Residue-level contacts at the interface:
Residue G228 in the first protein is in contact with residue N7 in the second protein (closest heavy-atom distance 2.8 Å).
Residue Q156 in the first protein contacts residue Y11 in the second protein (closest heavy-atom distance 3.5 Å).
Residue E229 in the first protein contacts residue R9 in the second protein (closest heavy-atom distance 4.1 Å).
Residue R93 in the first protein interacts with residue K5 in the second protein (closest heavy-atom distance 3.1 Å).
Residue T150 in the first protein interacts with residue D19 in the second protein (closest heavy-atom distance 3.4 Å).
Residue E229 in the first protein contacts residue N7 in the second protein (closest heavy-atom distance 4.0 Å).
Residue G203 in the first protein is in contact with residue R9 in the second protein (closest heavy-atom distance 2.2 Å).
Residue A205 in the first protein is in contact with residue R9 in the second protein (closest heavy-atom distance 3.9 Å).
Residue C201 in the first protein interacts with residue R9 in the second protein (closest heavy-atom distance 3.8 Å).
Residue W227 in the first protein interacts with residue N7 in the second protein (closest heavy-atom distance 3.5 Å).
Residue W50 in the first protein contacts residue K14 in the second protein (closest heavy-atom distance 3.5 Å).
Residue E202 in the first protein is in contact with residue P12 in the second protein (closest heavy-atom distance 3.2 Å).
Residue A200 in the first protein is in contact with residue R9 in the second protein (closest heavy-atom distance 2.3 Å).
Residue R68 in the first protein is in contact with residue Y11 in the second protein (closest heavy-atom distance 4.1 Å).
Residue A205 in the first protein is in contact with residue G10 in the second protein (closest heavy-atom distance 3.4 Å).
Residue G230 in the first protein interacts with residue R9 in the second protein (closest heavy-atom distance 2.8 Å).
Residue E202 in the first protein interacts with residue R9 in the second protein (closest heavy-atom distance 2.6 Å).
Residue W148 in the first protein contacts residue N18 in the second protein (closest heavy-atom distance 3.9 Å).
Residue L26 in the first protein is in contact with residue Y11 in the second protein (closest heavy-atom distance 3.6 Å).
Residue D199 in the first protein contacts residue R9 in the second protein (closest heavy-atom distance 3.0 Å).
Residue W227 in the first protein contacts residue R9 in the second protein (closest heavy-atom distance 3.7 Å).
Residue D204 in the first protein contacts residue R9 in the second protein (closest heavy-atom distance 4.0 Å).
Residue L27 in the first protein contacts residue Y11 in the second protein (closest heavy-atom distance 4.0 Å).
Residue E25 in the first protein interacts with residue G13 in the second protein (closest heavy-atom distance 3.8 Å).
Residue E94 in the first protein interacts with residue P6 in the second protein (closest heavy-atom distance 3.6 Å).
Residue L27 in the first protein is in contact with residue G10 in the second protein (closest heavy-atom distance 3.7 Å).
Residue N143 in the first protein is in contact with residue P12 in the second protein (closest heavy-atom distance 4.1 Å).
Residue I179 in the first protein interacts with residue P6 in the second protein (closest heavy-atom distance 3.3 Å).
Residue N143 in the first protein is in contact with residue Y11 in the second protein (closest heavy-atom distance 4.0 Å).
Residue W141 in the first protein interacts with residue Y11 in the second protein (closest heavy-atom distance 3.9 Å).
Residue G142 in the first protein interacts with residue Y11 in the second protein (closest heavy-atom distance 4.2 Å).
Residue W50 in the first protein is in contact with residue G10 in the second protein (closest heavy-atom distance 4.2 Å).
Residue E202 in the first protein is in contact with residue N7 in the second protein (closest heavy-atom distance 4.1 Å).
Residue G203 in the first protein interacts with residue Y11 in the second protein (closest heavy-atom distance 2.7 Å).
Residue C231 in the first protein interacts with residue R9 in the second protein (closest heavy-atom distance 3.9 Å).
Residue C28 in the first protein interacts with residue G10 in the second protein (closest heavy-atom distance 3.5 Å).
Residue G230 in the first protein interacts with residue N7 in the second protein (closest heavy-atom distance 3.7 Å).
Residue G228 in the first protein interacts with residue R9 in the second protein (closest heavy-atom distance 3.4 Å).
Residue W148 in the first protein is in contact with residue C16 in the second protein (closest heavy-atom distance 3.4 Å).
Residue E202 in the first protein is in contact with residue P8 in the second protein (closest heavy-atom distance 3.4 Å).
Residue H43 in the first protein is in contact with residue R9 in the second protein (closest heavy-atom distance 3.2 Å).
Residue S226 in the first protein interacts with residue P8 in the second protein (closest heavy-atom distance 4.1 Å).
Residue N95 in the first protein contacts residue P6 in the second protein (closest heavy-atom distance 3.8 Å).
Residue R178 in the first protein is in contact with residue D4 in the second protein (closest heavy-atom distance 3.6 Å).
Residue Y47 in the first protein contacts residue P6 in the second protein (closest heavy-atom distance 4.2 Å).
Residue E202 in the first protein is in contact with residue Y11 in the second protein (closest heavy-atom distance 3.0 Å).
Residue I179 in the first protein contacts residue K5 in the second protein (closest heavy-atom distance 3.7 Å).
Residue W227 in the first protein is in contact with residue P6 in the second protein (closest heavy-atom distance 3.3 Å).
Residue H43 in the first protein is in contact with residue G10 in the second protein (closest heavy-atom distance 3.4 Å).
Residue S226 in the first protein is in contact with residue R9 in the second protein (closest heavy-atom distance 3.0 Å).
Residue H43 in the first protein contacts residue P8 in the second protein (closest heavy-atom distance 3.2 Å).
Residue V225 in the first protein contacts residue R9 in the second protein (closest heavy-atom distance 4.0 Å).
Residue E202 in the first protein is in contact with residue G10 in the second protein (closest heavy-atom distance 4.2 Å).
Residue D51 in the first protein is in contact with residue K14 in the second protein (closest heavy-atom distance 4.2 Å).
Residue T150 in the first protein is in contact with residue S20 in the second protein (closest heavy-atom distance 2.8 Å).
Residue E94 in the first protein contacts residue K5 in the second protein (closest heavy-atom distance 4.0 Å).
Residue L96 in the first protein interacts with residue P6 in the second protein (closest heavy-atom distance 3.7 Å).
Residue Y47 in the first protein contacts residue P8 in the second protein (closest heavy-atom distance 3.9 Å).
Residue W50 in the first protein interacts with residue P8 in the second protein (closest heavy-atom distance 3.2 Å).
Residue G203 in the first protein interacts with residue G10 in the second protein (closest heavy-atom distance 3.5 Å).

Sequence of the second protein:
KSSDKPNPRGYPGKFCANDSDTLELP

The following describes two proteins that form a bound complex.

Sequence of the first protein:
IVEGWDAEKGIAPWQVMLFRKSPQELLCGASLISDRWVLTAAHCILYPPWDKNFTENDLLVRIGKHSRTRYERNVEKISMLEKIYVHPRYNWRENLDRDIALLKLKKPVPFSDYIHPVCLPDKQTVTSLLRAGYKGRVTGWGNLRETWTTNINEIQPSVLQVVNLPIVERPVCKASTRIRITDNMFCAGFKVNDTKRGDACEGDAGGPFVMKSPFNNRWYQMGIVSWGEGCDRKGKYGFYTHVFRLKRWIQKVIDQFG